Sequence of chain B:
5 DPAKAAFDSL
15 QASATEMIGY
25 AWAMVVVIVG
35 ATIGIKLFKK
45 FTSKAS

Sequence of chain A:
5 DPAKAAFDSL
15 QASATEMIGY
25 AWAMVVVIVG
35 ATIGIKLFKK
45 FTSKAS

Contacts between the two chains:
Residue M28 in chain A is in contact with residue Q15 in chain B (closest heavy-atom distance 3.6 Å).
Residue A35 in chain A contacts residue I22 in chain B (closest heavy-atom distance 3.7 Å).
Residue I39 in chain A is in contact with residue W26 in chain B (closest heavy-atom distance 3.8 Å).
Residue S50 in chain A interacts with residue K44 in chain B (closest heavy-atom distance 4.3 Å).
Residue S47 in chain A interacts with residue K40 in chain B (closest heavy-atom distance 3.2 Å).
Residue E20 in chain A interacts with residue D5 in chain B (closest heavy-atom distance 4.0 Å).
Residue I32 in chain A interacts with residue I22 in chain B (closest heavy-atom distance 4.6 Å).
Residue S50 in chain A is in contact with residue I37 in chain B (closest heavy-atom distance 3.6 Å).
Residue S50 in chain A interacts with residue K40 in chain B (closest heavy-atom distance 3.5 Å).
Residue V31 in chain A is in contact with residue I22 in chain B (closest heavy-atom distance 4.0 Å).
Residue M28 in chain A is in contact with residue F11 in chain B (closest heavy-atom distance 3.5 Å).
Residue I39 in chain A interacts with residue A25 in chain B (closest heavy-atom distance 4.5 Å).
Residue M21 in chain A is in contact with residue F11 in chain B (closest heavy-atom distance 4.4 Å).
Residue Y24 in chain A interacts with residue F11 in chain B (closest heavy-atom distance 3.6 Å).
Residue V31 in chain A is in contact with residue T19 in chain B (closest heavy-atom distance 4.4 Å).
Residue F42 in chain A interacts with residue V30 in chain B (closest heavy-atom distance 4.8 Å).
Residue Y24 in chain A interacts with residue D5 in chain B (closest heavy-atom distance 4.0 Å).
Residue A25 in chain A contacts residue F11 in chain B (closest heavy-atom distance 4.0 Å).
Residue A27 in chain A interacts with residue Q15 in chain B (closest heavy-atom distance 3.7 Å).
Residue V31 in chain A interacts with residue Q15 in chain B (closest heavy-atom distance 4.9 Å).
Residue F42 in chain A interacts with residue V33 in chain B (closest heavy-atom distance 4.0 Å).
Residue F42 in chain A is in contact with residue V29 in chain B (closest heavy-atom distance 4.6 Å).
Residue Y24 in chain A contacts residue A7 in chain B (closest heavy-atom distance 4.9 Å).
Residue M28 in chain A interacts with residue L14 in chain B (closest heavy-atom distance 3.7 Å).
Residue T46 in chain A is in contact with residue V33 in chain B (closest heavy-atom distance 4.1 Å).
Residue K43 in chain A interacts with residue V29 in chain B (closest heavy-atom distance 4.4 Å).
Residue A35 in chain A contacts residue W26 in chain B (closest heavy-atom distance 4.8 Å).
Residue S47 in chain A contacts residue I37 in chain B (closest heavy-atom distance 4.6 Å).
Residue T46 in chain A interacts with residue I37 in chain B (closest heavy-atom distance 4.2 Å).
Residue K43 in chain A is in contact with residue V33 in chain B (closest heavy-atom distance 4.3 Å).
Residue M21 in chain A interacts with residue A7 in chain B (closest heavy-atom distance 4.5 Å).
Residue I39 in chain A interacts with residue V29 in chain B (closest heavy-atom distance 4.3 Å).
Residue S50 in chain A is in contact with residue L41 in chain B (closest heavy-atom distance 4.5 Å).
Residue I32 in chain A interacts with residue A18 in chain B (closest heavy-atom distance 4.1 Å).
Residue Y24 in chain A is in contact with residue K8 in chain B (closest heavy-atom distance 3.2 Å).
Residue G38 in chain A interacts with residue W26 in chain B (closest heavy-atom distance 4.0 Å).
Residue F42 in chain A contacts residue W26 in chain B (closest heavy-atom distance 4.1 Å).

These two protein chains interact to form a complex.